Sequence of protein 2:
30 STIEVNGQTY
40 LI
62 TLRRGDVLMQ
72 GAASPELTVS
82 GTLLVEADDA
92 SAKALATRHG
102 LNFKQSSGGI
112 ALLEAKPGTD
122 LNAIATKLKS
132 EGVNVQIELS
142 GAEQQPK

Contacts between the two chains:
Residue Q195 in protein 1 is in contact with residue S108 in protein 2 (closest heavy-atom distance 3.0 Å).
Residue H115 in protein 1 is in contact with residue P147 in protein 2 (closest heavy-atom distance 3.6 Å).
Residue H115 in protein 1 interacts with residue K148 in protein 2 (closest heavy-atom distance 2.8 Å).
Residue R198 in protein 1 contacts residue I111 in protein 2 (closest heavy-atom distance 3.7 Å).
Residue G226 in protein 1 interacts with residue P76 in protein 2 (closest heavy-atom distance 3.8 Å).
Residue Q152 in protein 1 is in contact with residue G142 in protein 2 (closest heavy-atom distance 3.0 Å).
Residue Q195 in protein 1 contacts residue L113 in protein 2 (closest heavy-atom distance 3.5 Å).
Residue L147 in protein 1 is in contact with residue P147 in protein 2 (closest heavy-atom distance 3.9 Å).
Residue L159 in protein 1 is in contact with residue S108 in protein 2 (closest heavy-atom distance 4.0 Å).
Residue T335 in protein 1 contacts residue K148 in protein 2 (closest heavy-atom distance 3.5 Å).
Residue G179 in protein 1 interacts with residue K148 in protein 2 (closest heavy-atom distance 3.5 Å).
Residue Q153 in protein 1 contacts residue A143 in protein 2 (closest heavy-atom distance 3.6 Å).
Residue A336 in protein 1 is in contact with residue K148 in protein 2 (closest heavy-atom distance 2.9 Å).
Residue G179 in protein 1 contacts residue Q146 in protein 2 (closest heavy-atom distance 2.8 Å).
Residue L191 in protein 1 is in contact with residue E87 in protein 2 (closest heavy-atom distance 3.8 Å).
Residue K156 in protein 1 contacts residue Q106 in protein 2 (closest heavy-atom distance 3.4 Å).
Residue R186 in protein 1 contacts residue E144 in protein 2 (closest heavy-atom distance 3.4 Å).
Residue Q153 in protein 1 contacts residue E144 in protein 2 (closest heavy-atom distance 3.3 Å).
Residue D192 in protein 1 is in contact with residue Q137 in protein 2 (closest heavy-atom distance 2.8 Å).
Residue A224 in protein 1 interacts with residue Q146 in protein 2 (closest heavy-atom distance 2.5 Å).
Residue Q153 in protein 1 interacts with residue Q145 in protein 2 (closest heavy-atom distance 2.9 Å).
Residue Y228 in protein 1 contacts residue A73 in protein 2 (closest heavy-atom distance 3.2 Å).
Residue R524 in protein 1 interacts with residue T38 in protein 2 (closest heavy-atom distance 3.7 Å).
Residue D164 in protein 1 contacts residue S108 in protein 2 (closest heavy-atom distance 2.9 Å).
Residue L191 in protein 1 is in contact with residue L85 in protein 2 (closest heavy-atom distance 3.5 Å).
Residue M180 in protein 1 is in contact with residue E144 in protein 2 (closest heavy-atom distance 3.5 Å).
Residue R186 in protein 1 is in contact with residue Q71 in protein 2 (closest heavy-atom distance 3.4 Å).
Residue Q155 in protein 1 interacts with residue E139 in protein 2 (closest heavy-atom distance 2.8 Å).
Residue S181 in protein 1 interacts with residue K148 in protein 2 (closest heavy-atom distance 3.2 Å).
Residue Q519 in protein 1 contacts residue A73 in protein 2 (closest heavy-atom distance 3.3 Å).
Residue D192 in protein 1 interacts with residue L85 in protein 2 (closest heavy-atom distance 3.5 Å).
Residue G226 in protein 1 interacts with residue S75 in protein 2 (closest heavy-atom distance 3.6 Å).
Residue M180 in protein 1 contacts residue Q145 in protein 2 (closest heavy-atom distance 3.5 Å).
Residue L154 in protein 1 interacts with residue S141 in protein 2 (closest heavy-atom distance 3.8 Å).
Residue L191 in protein 1 contacts residue Q137 in protein 2 (closest heavy-atom distance 3.4 Å).
Residue S177 in protein 1 is in contact with residue P147 in protein 2 (closest heavy-atom distance 3.7 Å).
Residue L191 in protein 1 interacts with residue I111 in protein 2 (closest heavy-atom distance 3.6 Å).
Residue Q195 in protein 1 contacts residue I111 in protein 2 (closest heavy-atom distance 2.9 Å).
Residue L515 in protein 1 is in contact with residue A74 in protein 2 (closest heavy-atom distance 3.2 Å).
Residue L154 in protein 1 interacts with residue E139 in protein 2 (closest heavy-atom distance 3.6 Å).
Residue L191 in protein 1 contacts residue N135 in protein 2 (closest heavy-atom distance 3.6 Å).
Residue Y178 in protein 1 is in contact with residue K148 in protein 2 (closest heavy-atom distance 3.8 Å).
Residue R524 in protein 1 interacts with residue Q71 in protein 2 (closest heavy-atom distance 3.2 Å).
Residue S181 in protein 1 contacts residue Q146 in protein 2 (closest heavy-atom distance 3.0 Å).
Residue R198 in protein 1 is in contact with residue G109 in protein 2 (closest heavy-atom distance 2.6 Å).
Residue Y178 in protein 1 interacts with residue Q146 in protein 2 (closest heavy-atom distance 3.2 Å).
Residue Q153 in protein 1 interacts with residue G142 in protein 2 (closest heavy-atom distance 3.5 Å).
Residue Q152 in protein 1 interacts with residue S141 in protein 2 (closest heavy-atom distance 2.9 Å).
Residue R198 in protein 1 interacts with residue E87 in protein 2 (closest heavy-atom distance 2.9 Å).
Residue S190 in protein 1 contacts residue Q137 in protein 2 (closest heavy-atom distance 3.6 Å).
Residue N218 in protein 1 contacts residue K148 in protein 2 (closest heavy-atom distance 2.7 Å).
Residue R524 in protein 1 is in contact with residue G72 in protein 2 (closest heavy-atom distance 3.5 Å).
Residue A225 in protein 1 interacts with residue A74 in protein 2 (closest heavy-atom distance 3.1 Å).
Residue W158 in protein 1 interacts with residue Q145 in protein 2 (closest heavy-atom distance 3.5 Å).
Residue S177 in protein 1 contacts residue K148 in protein 2 (closest heavy-atom distance 3.0 Å).
Residue Y178 in protein 1 contacts residue Q145 in protein 2 (closest heavy-atom distance 3.6 Å).
Residue G217 in protein 1 is in contact with residue K148 in protein 2 (closest heavy-atom distance 4.0 Å).
Residue M180 in protein 1 interacts with residue Q146 in protein 2 (closest heavy-atom distance 3.7 Å).
Residue G179 in protein 1 contacts residue Q145 in protein 2 (closest heavy-atom distance 3.2 Å).
Residue G334 in protein 1 interacts with residue K148 in protein 2 (closest heavy-atom distance 3.4 Å).

These two protein chains interact to form a complex.

Sequence of protein 1:
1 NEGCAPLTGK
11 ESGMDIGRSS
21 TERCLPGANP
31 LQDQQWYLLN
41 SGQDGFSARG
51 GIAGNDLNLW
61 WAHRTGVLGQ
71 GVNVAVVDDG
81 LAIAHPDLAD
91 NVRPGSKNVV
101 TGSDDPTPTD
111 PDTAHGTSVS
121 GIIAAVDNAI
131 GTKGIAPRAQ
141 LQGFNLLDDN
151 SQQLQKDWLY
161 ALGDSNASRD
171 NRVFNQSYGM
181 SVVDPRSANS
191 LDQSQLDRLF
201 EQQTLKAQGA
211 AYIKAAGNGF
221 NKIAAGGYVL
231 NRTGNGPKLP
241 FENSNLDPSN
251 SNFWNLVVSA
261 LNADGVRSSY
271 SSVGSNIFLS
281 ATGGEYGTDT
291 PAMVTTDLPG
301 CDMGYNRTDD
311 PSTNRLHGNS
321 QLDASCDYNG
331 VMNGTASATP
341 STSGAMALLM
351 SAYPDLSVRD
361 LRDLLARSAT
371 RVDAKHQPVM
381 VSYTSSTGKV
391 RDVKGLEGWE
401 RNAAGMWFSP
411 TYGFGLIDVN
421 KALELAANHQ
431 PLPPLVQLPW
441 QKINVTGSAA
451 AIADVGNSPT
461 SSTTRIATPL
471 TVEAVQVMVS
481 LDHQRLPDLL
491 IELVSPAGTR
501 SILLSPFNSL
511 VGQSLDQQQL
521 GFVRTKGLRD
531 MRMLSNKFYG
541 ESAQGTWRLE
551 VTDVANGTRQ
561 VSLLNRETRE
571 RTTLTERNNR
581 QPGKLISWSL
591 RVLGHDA